Sequence of the first protein:
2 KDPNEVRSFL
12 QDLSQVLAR

Sequence of the second protein:
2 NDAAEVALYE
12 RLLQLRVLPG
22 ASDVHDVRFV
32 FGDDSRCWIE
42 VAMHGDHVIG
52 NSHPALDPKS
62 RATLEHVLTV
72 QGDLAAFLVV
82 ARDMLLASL

These two protein chains interact to form a complex.

Contacts between the two chains:
Residue H26 in the second protein is in contact with residue S15 in the first protein (closest heavy-atom distance 3.4 Å).
Residue D74 in the second protein interacts with residue V7 in the first protein (closest heavy-atom distance 4.5 Å).
Residue H45 in the second protein is in contact with residue Q12 in the first protein (closest heavy-atom distance 4.8 Å).
Residue M44 in the second protein contacts residue Q12 in the first protein (closest heavy-atom distance 3.0 Å).
Residue L69 in the second protein contacts residue V7 in the first protein (closest heavy-atom distance 3.8 Å).
Residue V25 in the second protein contacts residue Q16 in the first protein (closest heavy-atom distance 4.6 Å).
Residue V42 in the second protein interacts with residue L11 in the first protein (closest heavy-atom distance 3.8 Å).
Residue M44 in the second protein is in contact with residue V7 in the first protein (closest heavy-atom distance 3.8 Å).
Residue V28 in the second protein interacts with residue S15 in the first protein (closest heavy-atom distance 3.8 Å).
Residue M44 in the second protein interacts with residue L11 in the first protein (closest heavy-atom distance 3.7 Å).
Residue F30 in the second protein contacts residue L11 in the first protein (closest heavy-atom distance 4.2 Å).
Residue M44 in the second protein is in contact with residue R8 in the first protein (closest heavy-atom distance 3.5 Å).
Residue G73 in the second protein is in contact with residue D3 in the first protein (closest heavy-atom distance 3.1 Å).
Residue G73 in the second protein interacts with residue V7 in the first protein (closest heavy-atom distance 3.4 Å).
Residue P20 in the second protein contacts residue L18 in the first protein (closest heavy-atom distance 3.5 Å).
Residue V28 in the second protein contacts residue L14 in the first protein (closest heavy-atom distance 3.8 Å).
Residue Q72 in the second protein interacts with residue K2 in the first protein (closest heavy-atom distance 3.3 Å).
Residue V25 in the second protein is in contact with residue A19 in the first protein (closest heavy-atom distance 3.9 Å).
Residue H45 in the second protein contacts residue R8 in the first protein (closest heavy-atom distance 4.5 Å).
Residue T70 in the second protein interacts with residue R8 in the first protein (closest heavy-atom distance 4.2 Å).
Residue P20 in the second protein is in contact with residue A19 in the first protein (closest heavy-atom distance 4.8 Å).
Residue V25 in the second protein interacts with residue S15 in the first protein (closest heavy-atom distance 3.4 Å).
Residue L75 in the second protein is in contact with residue L11 in the first protein (closest heavy-atom distance 3.9 Å).
Residue G73 in the second protein interacts with residue K2 in the first protein (closest heavy-atom distance 3.3 Å).
Residue L69 in the second protein contacts residue P4 in the first protein (closest heavy-atom distance 4.1 Å).
Residue V18 in the second protein interacts with residue L14 in the first protein (closest heavy-atom distance 3.8 Å).
Residue L19 in the second protein interacts with residue L18 in the first protein (closest heavy-atom distance 3.5 Å).
Residue T70 in the second protein is in contact with residue P4 in the first protein (closest heavy-atom distance 3.5 Å).
Residue D27 in the second protein is in contact with residue S15 in the first protein (closest heavy-atom distance 4.1 Å).
Residue V49 in the second protein interacts with residue R8 in the first protein (closest heavy-atom distance 4.1 Å).
Residue Q72 in the second protein contacts residue P4 in the first protein (closest heavy-atom distance 4.6 Å).
Residue G46 in the second protein is in contact with residue R8 in the first protein (closest heavy-atom distance 4.1 Å).
Residue Q72 in the second protein contacts residue D3 in the first protein (closest heavy-atom distance 4.3 Å).
Residue L75 in the second protein interacts with residue V7 in the first protein (closest heavy-atom distance 4.0 Å).
Residue V71 in the second protein is in contact with residue P4 in the first protein (closest heavy-atom distance 3.8 Å).
Residue V18 in the second protein is in contact with residue L18 in the first protein (closest heavy-atom distance 4.0 Å).
Residue V28 in the second protein interacts with residue L18 in the first protein (closest heavy-atom distance 4.0 Å).
Residue L69 in the second protein interacts with residue L11 in the first protein (closest heavy-atom distance 4.6 Å).
Residue D74 in the second protein interacts with residue K2 in the first protein (closest heavy-atom distance 4.3 Å).
Residue L75 in the second protein is in contact with residue F10 in the first protein (closest heavy-atom distance 3.6 Å).
Residue V28 in the second protein is in contact with residue L11 in the first protein (closest heavy-atom distance 4.0 Å).
Residue G73 in the second protein contacts residue P4 in the first protein (closest heavy-atom distance 3.7 Å).